The following describes two proteins that form a bound complex.

Interface contacts:
Residue R155 in chain B is in contact with residue T8 in chain A (closest heavy-atom distance 3.2 Å).
Residue K66 in chain B is in contact with residue V2 in chain A (closest heavy-atom distance 3.7 Å).
Residue E63 in chain B is in contact with residue R1 in chain A (closest heavy-atom distance 3.0 Å).
Residue E62 in chain B contacts residue R1 in chain A (closest heavy-atom distance 2.7 Å).
Residue Y159 in chain B is in contact with residue E3 in chain A (closest heavy-atom distance 3.9 Å).
Residue K66 in chain B contacts residue R1 in chain A (closest heavy-atom distance 4.2 Å).
Residue Y84 in chain B interacts with residue W12 in chain A (closest heavy-atom distance 2.9 Å).
Residue Y7 in chain B interacts with residue E3 in chain A (closest heavy-atom distance 2.3 Å).
Residue T73 in chain B contacts residue W12 in chain A (closest heavy-atom distance 3.6 Å).
Residue V152 in chain B interacts with residue Y11 in chain A (closest heavy-atom distance 4.3 Å).
Residue Y159 in chain B is in contact with residue D4 in chain A (closest heavy-atom distance 3.5 Å).
Residue K146 in chain B is in contact with residue Y11 in chain A (closest heavy-atom distance 3.7 Å).
Residue W147 in chain B is in contact with residue Y11 in chain A (closest heavy-atom distance 2.6 Å).
Residue K66 in chain B contacts residue V5 in chain A (closest heavy-atom distance 3.3 Å).
Residue S167 in chain B is in contact with residue R1 in chain A (closest heavy-atom distance 2.9 Å).
Residue L163 in chain B is in contact with residue E3 in chain A (closest heavy-atom distance 4.2 Å).
Residue L163 in chain B is in contact with residue R1 in chain A (closest heavy-atom distance 3.8 Å).
Residue R65 in chain B contacts residue V5 in chain A (closest heavy-atom distance 3.5 Å).
Residue T73 in chain B contacts residue E10 in chain A (closest heavy-atom distance 3.3 Å).
Residue T73 in chain B is in contact with residue T6 in chain A (closest heavy-atom distance 4.2 Å).
Residue R156 in chain B interacts with residue D4 in chain A (closest heavy-atom distance 3.0 Å).
Residue V67 in chain B interacts with residue E3 in chain A (closest heavy-atom distance 3.9 Å).
Residue L163 in chain B is in contact with residue V2 in chain A (closest heavy-atom distance 4.4 Å).
Residue R155 in chain B contacts residue N7 in chain A (closest heavy-atom distance 3.7 Å).
Residue F99 in chain B is in contact with residue E3 in chain A (closest heavy-atom distance 4.0 Å).
Residue N70 in chain B is in contact with residue D4 in chain A (closest heavy-atom distance 3.5 Å).
Residue Y171 in chain B is in contact with residue V2 in chain A (closest heavy-atom distance 2.3 Å).
Residue Y74 in chain B is in contact with residue W12 in chain A (closest heavy-atom distance 3.3 Å).
Residue Y159 in chain B is in contact with residue V2 in chain A (closest heavy-atom distance 2.7 Å).
Residue R156 in chain B interacts with residue T6 in chain A (closest heavy-atom distance 4.2 Å).
Residue N70 in chain B is in contact with residue T6 in chain A (closest heavy-atom distance 2.7 Å).
Residue A150 in chain B interacts with residue Y11 in chain A (closest heavy-atom distance 3.6 Å).
Residue W147 in chain B contacts residue W12 in chain A (closest heavy-atom distance 3.7 Å).
Residue Q72 in chain B is in contact with residue E10 in chain A (closest heavy-atom distance 3.8 Å).
Residue L81 in chain B contacts residue W12 in chain A (closest heavy-atom distance 4.1 Å).
Residue L5 in chain B interacts with residue V2 in chain A (closest heavy-atom distance 4.0 Å).
Residue Y7 in chain B interacts with residue V2 in chain A (closest heavy-atom distance 1.8 Å).
Residue Y59 in chain B interacts with residue R1 in chain A (closest heavy-atom distance 3.4 Å).
Residue K146 in chain B interacts with residue W12 in chain A (closest heavy-atom distance 3.4 Å).
Residue Y123 in chain B interacts with residue W12 in chain A (closest heavy-atom distance 3.8 Å).
Residue L95 in chain B is in contact with residue W12 in chain A (closest heavy-atom distance 3.9 Å).
Residue T80 in chain B contacts residue W12 in chain A (closest heavy-atom distance 3.4 Å).
Residue Y171 in chain B interacts with residue R1 in chain A (closest heavy-atom distance 3.5 Å).
Residue E55 in chain B interacts with residue R1 in chain A (closest heavy-atom distance 2.9 Å).
Residue Y59 in chain B interacts with residue V2 in chain A (closest heavy-atom distance 3.2 Å).
Residue S97 in chain B is in contact with residue W12 in chain A (closest heavy-atom distance 4.3 Å).
Residue K66 in chain B interacts with residue E3 in chain A (closest heavy-atom distance 2.8 Å).
Residue F33 in chain B contacts residue V2 in chain A (closest heavy-atom distance 4.1 Å).
Residue D116 in chain B contacts residue W12 in chain A (closest heavy-atom distance 3.2 Å).
Residue V76 in chain B is in contact with residue E10 in chain A (closest heavy-atom distance 3.9 Å).
Residue E63 in chain B contacts residue V2 in chain A (closest heavy-atom distance 3.4 Å).
Residue T73 in chain B interacts with residue A9 in chain A (closest heavy-atom distance 3.3 Å).
Residue T143 in chain B is in contact with residue W12 in chain A (closest heavy-atom distance 3.0 Å).
Residue G77 in chain B is in contact with residue W12 in chain A (closest heavy-atom distance 3.7 Å).
Residue R114 in chain B interacts with residue W12 in chain A (closest heavy-atom distance 3.9 Å).
Residue E63 in chain B contacts residue E3 in chain A (closest heavy-atom distance 3.0 Å).
Residue R170 in chain B is in contact with residue R1 in chain A (closest heavy-atom distance 2.9 Å).
Residue M45 in chain B contacts residue E3 in chain A (closest heavy-atom distance 3.0 Å).
Residue S167 in chain B is in contact with residue V2 in chain A (closest heavy-atom distance 4.0 Å).
Residue Y9 in chain B is in contact with residue E3 in chain A (closest heavy-atom distance 2.8 Å).

Sequence of chain A:
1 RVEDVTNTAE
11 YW

Sequence of chain B:
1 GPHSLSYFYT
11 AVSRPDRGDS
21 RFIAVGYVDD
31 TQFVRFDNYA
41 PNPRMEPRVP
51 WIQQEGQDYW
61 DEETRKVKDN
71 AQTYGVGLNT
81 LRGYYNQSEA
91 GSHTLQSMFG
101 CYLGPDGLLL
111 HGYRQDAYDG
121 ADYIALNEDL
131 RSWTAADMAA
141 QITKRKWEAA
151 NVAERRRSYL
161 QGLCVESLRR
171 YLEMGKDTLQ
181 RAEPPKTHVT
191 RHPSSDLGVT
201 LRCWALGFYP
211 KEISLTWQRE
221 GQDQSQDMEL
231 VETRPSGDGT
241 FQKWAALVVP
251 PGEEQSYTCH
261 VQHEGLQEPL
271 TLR